Sequence of protein 2:
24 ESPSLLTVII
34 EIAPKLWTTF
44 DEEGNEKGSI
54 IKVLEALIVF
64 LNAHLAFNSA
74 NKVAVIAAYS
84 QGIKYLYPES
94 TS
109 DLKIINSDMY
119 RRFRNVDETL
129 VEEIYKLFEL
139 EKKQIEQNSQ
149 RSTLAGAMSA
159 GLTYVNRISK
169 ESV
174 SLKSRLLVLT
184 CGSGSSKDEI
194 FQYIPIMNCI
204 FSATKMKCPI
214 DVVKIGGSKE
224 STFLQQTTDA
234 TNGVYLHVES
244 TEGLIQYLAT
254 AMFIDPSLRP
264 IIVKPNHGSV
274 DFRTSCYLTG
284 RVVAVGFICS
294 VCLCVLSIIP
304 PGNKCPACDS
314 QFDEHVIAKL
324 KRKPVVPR

Sequence of protein 1:
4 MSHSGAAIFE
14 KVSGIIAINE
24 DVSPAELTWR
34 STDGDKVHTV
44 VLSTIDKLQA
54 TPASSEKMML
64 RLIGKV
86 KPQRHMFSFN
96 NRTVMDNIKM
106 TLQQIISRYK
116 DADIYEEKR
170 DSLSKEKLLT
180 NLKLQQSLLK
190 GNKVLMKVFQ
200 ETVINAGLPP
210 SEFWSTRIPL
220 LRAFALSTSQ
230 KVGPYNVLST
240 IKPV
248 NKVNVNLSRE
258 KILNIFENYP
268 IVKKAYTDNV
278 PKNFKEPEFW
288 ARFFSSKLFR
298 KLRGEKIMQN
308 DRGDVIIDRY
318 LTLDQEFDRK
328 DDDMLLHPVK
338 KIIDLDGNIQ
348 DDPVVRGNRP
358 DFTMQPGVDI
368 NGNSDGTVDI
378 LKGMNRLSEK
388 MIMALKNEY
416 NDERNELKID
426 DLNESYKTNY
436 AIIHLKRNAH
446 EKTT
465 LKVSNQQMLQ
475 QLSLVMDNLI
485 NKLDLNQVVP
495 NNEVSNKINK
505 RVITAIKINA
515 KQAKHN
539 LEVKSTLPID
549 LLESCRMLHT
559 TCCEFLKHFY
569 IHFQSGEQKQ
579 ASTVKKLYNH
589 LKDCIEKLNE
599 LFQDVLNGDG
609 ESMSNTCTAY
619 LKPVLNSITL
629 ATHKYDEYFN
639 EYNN

This data describes a binding interaction between two proteins.

Contacts between the two chains:
Residue F571 in protein 1 is in contact with residue P327 in protein 2 (closest heavy-atom distance 3.5 Å).
Residue R505 in protein 1 contacts residue H270 in protein 2 (closest heavy-atom distance 3.3 Å).
Residue K441 in protein 1 interacts with residue Y280 in protein 2 (closest heavy-atom distance 3.0 Å).
Residue M472 in protein 1 interacts with residue K38 in protein 2 (closest heavy-atom distance 3.6 Å).
Residue F571 in protein 1 contacts residue V328 in protein 2 (closest heavy-atom distance 3.0 Å).
Residue K441 in protein 1 is in contact with residue D312 in protein 2 (closest heavy-atom distance 3.4 Å).
Residue Q576 in protein 1 contacts residue V329 in protein 2 (closest heavy-atom distance 2.6 Å).
Residue V506 in protein 1 contacts residue Y250 in protein 2 (closest heavy-atom distance 3.4 Å).
Residue E446 in protein 1 interacts with residue G283 in protein 2 (closest heavy-atom distance 3.4 Å).
Residue L489 in protein 1 interacts with residue M117 in protein 2 (closest heavy-atom distance 3.3 Å).
Residue V479 in protein 1 is in contact with residue I53 in protein 2 (closest heavy-atom distance 3.7 Å).
Residue V492 in protein 1 interacts with residue I248 in protein 2 (closest heavy-atom distance 3.3 Å).
Residue M480 in protein 1 contacts residue Y133 in protein 2 (closest heavy-atom distance 3.2 Å).
Residue T448 in protein 1 contacts residue T282 in protein 2 (closest heavy-atom distance 3.7 Å).
Residue I502 in protein 1 interacts with residue G246 in protein 2 (closest heavy-atom distance 3.5 Å).
Residue M472 in protein 1 is in contact with residue I143 in protein 2 (closest heavy-atom distance 3.5 Å).
Residue I510 in protein 1 interacts with residue P268 in protein 2 (closest heavy-atom distance 3.7 Å).
Residue Q475 in protein 1 contacts residue D44 in protein 2 (closest heavy-atom distance 2.1 Å).
Residue A509 in protein 1 interacts with residue P268 in protein 2 (closest heavy-atom distance 3.1 Å).
Residue L489 in protein 1 contacts residue E58 in protein 2 (closest heavy-atom distance 3.5 Å).
Residue N513 in protein 1 contacts residue P268 in protein 2 (closest heavy-atom distance 3.0 Å).
Residue A444 in protein 1 interacts with residue Y280 in protein 2 (closest heavy-atom distance 3.6 Å).
Residue N503 in protein 1 contacts residue Q249 in protein 2 (closest heavy-atom distance 3.0 Å).
Residue R442 in protein 1 is in contact with residue Y280 in protein 2 (closest heavy-atom distance 3.8 Å).
Residue Q491 in protein 1 contacts residue K55 in protein 2 (closest heavy-atom distance 3.4 Å).
Residue N513 in protein 1 interacts with residue K267 in protein 2 (closest heavy-atom distance 3.0 Å).
Residue Q491 in protein 1 interacts with residue E58 in protein 2 (closest heavy-atom distance 3.3 Å).
Residue K441 in protein 1 contacts residue P309 in protein 2 (closest heavy-atom distance 3.3 Å).
Residue V467 in protein 1 interacts with residue T41 in protein 2 (closest heavy-atom distance 3.4 Å).
Residue F637 in protein 1 is in contact with residue V329 in protein 2 (closest heavy-atom distance 3.8 Å).
Residue N469 in protein 1 interacts with residue E144 in protein 2 (closest heavy-atom distance 3.1 Å).
Residue L476 in protein 1 contacts residue I143 in protein 2 (closest heavy-atom distance 3.5 Å).
Residue N513 in protein 1 interacts with residue N269 in protein 2 (closest heavy-atom distance 2.4 Å).
Residue K447 in protein 1 contacts residue T225 in protein 2 (closest heavy-atom distance 3.2 Å).
Residue E575 in protein 1 interacts with residue V328 in protein 2 (closest heavy-atom distance 3.2 Å).
Residue I502 in protein 1 is in contact with residue Q249 in protein 2 (closest heavy-atom distance 3.4 Å).
Residue T448 in protein 1 contacts residue G283 in protein 2 (closest heavy-atom distance 2.3 Å).
Residue L487 in protein 1 contacts residue I112 in protein 2 (closest heavy-atom distance 3.5 Å).
Residue K447 in protein 1 contacts residue G283 in protein 2 (closest heavy-atom distance 3.2 Å).
Residue Q576 in protein 1 contacts residue V328 in protein 2 (closest heavy-atom distance 3.7 Å).
Residue K441 in protein 1 is in contact with residue A310 in protein 2 (closest heavy-atom distance 3.1 Å).
Residue A579 in protein 1 interacts with residue P330 in protein 2 (closest heavy-atom distance 3.7 Å).
Residue L483 in protein 1 is in contact with residue I112 in protein 2 (closest heavy-atom distance 3.4 Å).
Residue N443 in protein 1 interacts with residue Y280 in protein 2 (closest heavy-atom distance 2.6 Å).
Residue L440 in protein 1 contacts residue C295 in protein 2 (closest heavy-atom distance 3.5 Å).
Residue M472 in protein 1 interacts with residue P37 in protein 2 (closest heavy-atom distance 3.5 Å).
Residue G574 in protein 1 contacts residue V328 in protein 2 (closest heavy-atom distance 3.1 Å).
Residue V492 in protein 1 is in contact with residue E58 in protein 2 (closest heavy-atom distance 3.1 Å).
Residue M480 in protein 1 interacts with residue E137 in protein 2 (closest heavy-atom distance 3.4 Å).
Residue K447 in protein 1 interacts with residue S278 in protein 2 (closest heavy-atom distance 3.7 Å).
Residue E446 in protein 1 interacts with residue D191 in protein 2 (closest heavy-atom distance 3.5 Å).
Residue Y633 in protein 1 interacts with residue P330 in protein 2 (closest heavy-atom distance 3.3 Å).
Residue L440 in protein 1 is in contact with residue A310 in protein 2 (closest heavy-atom distance 3.6 Å).
Residue Q475 in protein 1 is in contact with residue T41 in protein 2 (closest heavy-atom distance 2.9 Å).
Residue S573 in protein 1 is in contact with residue K322 in protein 2 (closest heavy-atom distance 3.5 Å).
Residue V479 in protein 1 is in contact with residue I54 in protein 2 (closest heavy-atom distance 3.7 Å).
Residue M480 in protein 1 contacts residue F136 in protein 2 (closest heavy-atom distance 3.3 Å).
Residue I502 in protein 1 contacts residue Y250 in protein 2 (closest heavy-atom distance 3.5 Å).
Residue L476 in protein 1 is in contact with residue P37 in protein 2 (closest heavy-atom distance 3.3 Å).
Residue H439 in protein 1 interacts with residue A310 in protein 2 (closest heavy-atom distance 3.5 Å).